This data describes a binding interaction between two proteins.

Sequence of chain B:
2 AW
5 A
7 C

Interface contacts:
Residue R290 in chain A is in contact with residue A5 in chain B (closest heavy-atom distance 3.6 Å).
Residue Q283 in chain A is in contact with residue A5 in chain B (closest heavy-atom distance 5.0 Å).
Residue V287 in chain A is in contact with residue A5 in chain B (closest heavy-atom distance 4.9 Å).
Residue R290 in chain A contacts residue C7 in chain B (closest heavy-atom distance 4.7 Å).

Sequence of chain A:
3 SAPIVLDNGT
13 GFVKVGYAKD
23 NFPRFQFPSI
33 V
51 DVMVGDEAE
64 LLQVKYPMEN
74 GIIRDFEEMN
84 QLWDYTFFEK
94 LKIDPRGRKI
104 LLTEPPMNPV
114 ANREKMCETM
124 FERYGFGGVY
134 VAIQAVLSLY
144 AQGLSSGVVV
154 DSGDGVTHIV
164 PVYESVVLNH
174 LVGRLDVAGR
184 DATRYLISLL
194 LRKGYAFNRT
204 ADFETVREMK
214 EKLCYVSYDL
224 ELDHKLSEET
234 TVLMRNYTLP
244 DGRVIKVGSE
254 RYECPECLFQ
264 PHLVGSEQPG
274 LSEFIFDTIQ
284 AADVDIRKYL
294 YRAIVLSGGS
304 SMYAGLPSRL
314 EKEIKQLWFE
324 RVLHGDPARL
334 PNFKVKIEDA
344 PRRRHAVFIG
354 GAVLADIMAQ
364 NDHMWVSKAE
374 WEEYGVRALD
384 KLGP